These two protein chains interact to form a complex.

Residue-level contacts at the interface:
Residue D276 in chain B contacts residue E24 in chain A (closest heavy-atom distance 3.2 Å).
Residue A317 in chain B interacts with residue V25 in chain A (closest heavy-atom distance 3.6 Å).
Residue A259 in chain B is in contact with residue Q260 in chain A (closest heavy-atom distance 3.5 Å).
Residue P241 in chain B interacts with residue I55 in chain A (closest heavy-atom distance 3.3 Å).
Residue S23 in chain B is in contact with residue K318 in chain A (closest heavy-atom distance 3.6 Å).
Residue F301 in chain B contacts residue D22 in chain A (closest heavy-atom distance 3.3 Å).
Residue E32 in chain B interacts with residue R237 in chain A (closest heavy-atom distance 2.6 Å).
Residue V25 in chain B is in contact with residue G316 in chain A (closest heavy-atom distance 3.7 Å).
Residue E28 in chain B interacts with residue H315 in chain A (closest heavy-atom distance 3.1 Å).
Residue F301 in chain B interacts with residue S23 in chain A (closest heavy-atom distance 3.6 Å).
Residue N297 in chain B interacts with residue D22 in chain A (closest heavy-atom distance 3.4 Å).
Residue E24 in chain B is in contact with residue K318 in chain A (closest heavy-atom distance 3.4 Å).
Residue E85 in chain B interacts with residue R255 in chain A (closest heavy-atom distance 3.4 Å).
Residue F249 in chain B interacts with residue V95 in chain A (closest heavy-atom distance 3.7 Å).
Residue R255 in chain B interacts with residue E85 in chain A (closest heavy-atom distance 3.4 Å).
Residue A88 in chain B is in contact with residue D252 in chain A (closest heavy-atom distance 3.5 Å).
Residue Q260 in chain B contacts residue A259 in chain A (closest heavy-atom distance 3.5 Å).
Residue Q206 in chain B interacts with residue V95 in chain A (closest heavy-atom distance 2.8 Å).
Residue D252 in chain B contacts residue R91 in chain A (closest heavy-atom distance 2.7 Å).
Residue R237 in chain B interacts with residue E32 in chain A (closest heavy-atom distance 2.6 Å).
Residue G316 in chain B interacts with residue V25 in chain A (closest heavy-atom distance 3.7 Å).
Residue H315 in chain B contacts residue E28 in chain A (closest heavy-atom distance 3.1 Å).
Residue R275 in chain B interacts with residue E24 in chain A (closest heavy-atom distance 3.2 Å).
Residue N207 in chain B contacts residue V95 in chain A (closest heavy-atom distance 3.2 Å).
Residue S23 in chain B contacts residue F301 in chain A (closest heavy-atom distance 3.6 Å).
Residue F205 in chain B contacts residue V95 in chain A (closest heavy-atom distance 3.5 Å).
Residue K318 in chain B is in contact with residue V25 in chain A (closest heavy-atom distance 2.9 Å).
Residue I27 in chain B interacts with residue W303 in chain A (closest heavy-atom distance 3.7 Å).
Residue F301 in chain B interacts with residue E24 in chain A (closest heavy-atom distance 3.6 Å).
Residue K318 in chain B interacts with residue S23 in chain A (closest heavy-atom distance 3.6 Å).
Residue D22 in chain B interacts with residue F301 in chain A (closest heavy-atom distance 3.3 Å).
Residue R275 in chain B is in contact with residue E26 in chain A (closest heavy-atom distance 2.8 Å).
Residue D22 in chain B is in contact with residue K300 in chain A (closest heavy-atom distance 2.8 Å).
Residue V95 in chain B interacts with residue F249 in chain A (closest heavy-atom distance 3.7 Å).
Residue E26 in chain B interacts with residue R237 in chain A (closest heavy-atom distance 3.2 Å).
Residue D22 in chain B contacts residue N297 in chain A (closest heavy-atom distance 3.4 Å).
Residue V25 in chain B is in contact with residue K318 in chain A (closest heavy-atom distance 2.9 Å).
Residue A94 in chain B interacts with residue N207 in chain A (closest heavy-atom distance 3.5 Å).
Residue Y82 in chain B is in contact with residue C244 in chain A (closest heavy-atom distance 3.3 Å).
Residue V25 in chain B is in contact with residue A317 in chain A (closest heavy-atom distance 3.6 Å).
Residue G248 in chain B interacts with residue R91 in chain A (closest heavy-atom distance 3.6 Å).
Residue A259 in chain B interacts with residue A259 in chain A (closest heavy-atom distance 3.2 Å).
Residue I55 in chain B contacts residue P241 in chain A (closest heavy-atom distance 3.3 Å).
Residue R91 in chain B is in contact with residue D252 in chain A (closest heavy-atom distance 2.7 Å).
Residue E24 in chain B interacts with residue D276 in chain A (closest heavy-atom distance 3.2 Å).
Residue E24 in chain B interacts with residue R275 in chain A (closest heavy-atom distance 3.2 Å).
Residue E26 in chain B is in contact with residue R275 in chain A (closest heavy-atom distance 2.8 Å).
Residue K300 in chain B interacts with residue D22 in chain A (closest heavy-atom distance 2.8 Å).
Residue V95 in chain B contacts residue A245 in chain A (closest heavy-atom distance 3.4 Å).
Residue V95 in chain B contacts residue F205 in chain A (closest heavy-atom distance 3.5 Å).
Residue E24 in chain B interacts with residue F301 in chain A (closest heavy-atom distance 3.6 Å).
Residue K318 in chain B contacts residue E24 in chain A (closest heavy-atom distance 3.4 Å).
Residue V95 in chain B contacts residue Q206 in chain A (closest heavy-atom distance 2.8 Å).
Residue R91 in chain B interacts with residue G248 in chain A (closest heavy-atom distance 3.6 Å).
Residue R237 in chain B is in contact with residue E26 in chain A (closest heavy-atom distance 3.2 Å).
Residue C244 in chain B contacts residue Y82 in chain A (closest heavy-atom distance 3.3 Å).
Residue D252 in chain B is in contact with residue A88 in chain A (closest heavy-atom distance 3.5 Å).
Residue V95 in chain B is in contact with residue N207 in chain A (closest heavy-atom distance 3.2 Å).
Residue A245 in chain B contacts residue V95 in chain A (closest heavy-atom distance 3.4 Å).
Residue N207 in chain B interacts with residue A94 in chain A (closest heavy-atom distance 3.5 Å).

Sequence of chain B:
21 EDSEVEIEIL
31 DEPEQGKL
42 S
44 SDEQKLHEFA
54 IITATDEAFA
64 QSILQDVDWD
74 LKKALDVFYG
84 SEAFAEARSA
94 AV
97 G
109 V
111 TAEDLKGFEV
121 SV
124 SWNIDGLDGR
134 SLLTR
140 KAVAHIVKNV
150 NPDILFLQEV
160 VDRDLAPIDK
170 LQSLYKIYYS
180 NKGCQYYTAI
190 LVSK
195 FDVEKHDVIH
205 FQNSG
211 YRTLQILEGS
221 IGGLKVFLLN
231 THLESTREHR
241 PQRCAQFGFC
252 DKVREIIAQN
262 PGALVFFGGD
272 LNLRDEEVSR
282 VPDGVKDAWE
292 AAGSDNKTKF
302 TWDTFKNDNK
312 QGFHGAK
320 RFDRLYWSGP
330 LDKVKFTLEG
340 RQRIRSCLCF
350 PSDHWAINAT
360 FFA

Sequence of chain A:
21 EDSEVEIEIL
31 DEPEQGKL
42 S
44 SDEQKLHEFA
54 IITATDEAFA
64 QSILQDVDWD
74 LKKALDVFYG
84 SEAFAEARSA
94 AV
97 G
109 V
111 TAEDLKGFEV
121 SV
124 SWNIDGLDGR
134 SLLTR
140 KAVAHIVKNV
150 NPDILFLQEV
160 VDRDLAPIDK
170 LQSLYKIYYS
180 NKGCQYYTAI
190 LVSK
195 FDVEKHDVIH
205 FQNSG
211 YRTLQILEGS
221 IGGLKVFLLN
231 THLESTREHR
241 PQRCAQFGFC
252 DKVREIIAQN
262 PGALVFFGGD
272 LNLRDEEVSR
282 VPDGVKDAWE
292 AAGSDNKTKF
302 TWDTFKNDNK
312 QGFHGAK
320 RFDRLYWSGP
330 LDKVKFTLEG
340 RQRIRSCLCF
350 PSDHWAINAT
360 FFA